Residue-level contacts at the interface:
Residue L78 in protein 2 is in contact with residue L15 in protein 1 (closest heavy-atom distance 4.9 Å).
Residue L72 in protein 2 contacts residue I16 in protein 1 (closest heavy-atom distance 4.5 Å).
Residue V77 in protein 2 is in contact with residue L15 in protein 1 (closest heavy-atom distance 4.9 Å).
Residue R71 in protein 2 is in contact with residue L15 in protein 1 (closest heavy-atom distance 3.9 Å).
Residue L78 in protein 2 contacts residue Y12 in protein 1 (closest heavy-atom distance 3.3 Å).
Residue R71 in protein 2 interacts with residue I16 in protein 1 (closest heavy-atom distance 3.0 Å).
Residue K80 in protein 2 contacts residue G10 in protein 1 (closest heavy-atom distance 4.9 Å).
Residue L68 in protein 2 contacts residue I16 in protein 1 (closest heavy-atom distance 4.3 Å).
Residue P73 in protein 2 contacts residue L15 in protein 1 (closest heavy-atom distance 4.6 Å).
Residue L72 in protein 2 contacts residue L15 in protein 1 (closest heavy-atom distance 3.6 Å).
Residue K53 in protein 2 is in contact with residue Y1 in protein 1 (closest heavy-atom distance 4.9 Å).
Residue Y79 in protein 2 contacts residue G10 in protein 1 (closest heavy-atom distance 3.5 Å).
Residue K80 in protein 2 is in contact with residue Y12 in protein 1 (closest heavy-atom distance 4.1 Å).
Residue L72 in protein 2 contacts residue Y12 in protein 1 (closest heavy-atom distance 5.0 Å).
Residue K53 in protein 2 contacts residue I9 in protein 1 (closest heavy-atom distance 3.7 Å).
Residue K53 in protein 2 interacts with residue T6 in protein 1 (closest heavy-atom distance 3.6 Å).
Residue Y79 in protein 2 is in contact with residue I9 in protein 1 (closest heavy-atom distance 3.9 Å).

Sequence of protein 1:
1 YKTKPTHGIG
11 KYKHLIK

Sequence of protein 2:
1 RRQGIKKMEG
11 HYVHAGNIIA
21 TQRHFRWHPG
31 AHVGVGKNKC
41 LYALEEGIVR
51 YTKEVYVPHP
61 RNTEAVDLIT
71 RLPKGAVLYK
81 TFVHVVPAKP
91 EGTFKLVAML

This data describes a binding interaction between two proteins.